Sequence of the second protein:
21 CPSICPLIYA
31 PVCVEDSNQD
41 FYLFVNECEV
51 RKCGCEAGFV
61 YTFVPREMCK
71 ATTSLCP

The following describes two proteins that form a bound complex.

Contacts between the two chains:
Residue Y104 in the first protein is in contact with residue S23 in the second protein (closest heavy-atom distance 3.4 Å).
Residue N155 in the first protein contacts residue Y29 in the second protein (closest heavy-atom distance 3.7 Å).
Residue G100 in the first protein interacts with residue P26 in the second protein (closest heavy-atom distance 3.2 Å).
Residue S125 in the first protein is in contact with residue L27 in the second protein (closest heavy-atom distance 3.1 Å).
Residue S221 in the first protein interacts with residue L27 in the second protein (closest heavy-atom distance 2.8 Å).
Residue H64 in the first protein interacts with residue I28 in the second protein (closest heavy-atom distance 3.9 Å).
Residue G100 in the first protein contacts residue C48 in the second protein (closest heavy-atom distance 4.3 Å).
Residue S99 in the first protein is in contact with residue R51 in the second protein (closest heavy-atom distance 2.9 Å).
Residue L126 in the first protein contacts residue I24 in the second protein (closest heavy-atom distance 3.8 Å).
Residue G154 in the first protein is in contact with residue L27 in the second protein (closest heavy-atom distance 3.7 Å).
Residue S221 in the first protein contacts residue I28 in the second protein (closest heavy-atom distance 3.5 Å).
Residue L96 in the first protein contacts residue P26 in the second protein (closest heavy-atom distance 4.1 Å).
Residue N155 in the first protein interacts with residue L27 in the second protein (closest heavy-atom distance 2.7 Å).
Residue S156 in the first protein contacts residue T73 in the second protein (closest heavy-atom distance 4.0 Å).
Residue S221 in the first protein interacts with residue P26 in the second protein (closest heavy-atom distance 3.9 Å).
Residue G100 in the first protein is in contact with residue I24 in the second protein (closest heavy-atom distance 3.9 Å).
Residue G127 in the first protein contacts residue I24 in the second protein (closest heavy-atom distance 3.8 Å).
Residue S101 in the first protein is in contact with residue R51 in the second protein (closest heavy-atom distance 4.2 Å).
Residue A153 in the first protein contacts residue L27 in the second protein (closest heavy-atom distance 4.6 Å).
Residue H64 in the first protein interacts with residue P26 in the second protein (closest heavy-atom distance 3.5 Å).
Residue G128 in the first protein contacts residue K52 in the second protein (closest heavy-atom distance 4.0 Å).
Residue H64 in the first protein contacts residue L27 in the second protein (closest heavy-atom distance 3.9 Å).
Residue N155 in the first protein contacts residue V45 in the second protein (closest heavy-atom distance 3.2 Å).
Residue N155 in the first protein is in contact with residue I28 in the second protein (closest heavy-atom distance 3.5 Å).
Residue L126 in the first protein interacts with residue P26 in the second protein (closest heavy-atom distance 4.2 Å).
Residue G102 in the first protein contacts residue I24 in the second protein (closest heavy-atom distance 2.8 Å).
Residue N218 in the first protein contacts residue Y29 in the second protein (closest heavy-atom distance 2.7 Å).
Residue L126 in the first protein contacts residue C25 in the second protein (closest heavy-atom distance 3.4 Å).
Residue L217 in the first protein is in contact with residue I28 in the second protein (closest heavy-atom distance 3.7 Å).
Residue S103 in the first protein contacts residue I24 in the second protein (closest heavy-atom distance 4.3 Å).
Residue G219 in the first protein contacts residue Y29 in the second protein (closest heavy-atom distance 3.9 Å).
Residue G102 in the first protein interacts with residue P22 in the second protein (closest heavy-atom distance 3.6 Å).
Residue Y104 in the first protein is in contact with residue I24 in the second protein (closest heavy-atom distance 3.7 Å).
Residue S156 in the first protein is in contact with residue V45 in the second protein (closest heavy-atom distance 4.6 Å).
Residue N218 in the first protein is in contact with residue L27 in the second protein (closest heavy-atom distance 4.5 Å).
Residue G100 in the first protein interacts with residue C25 in the second protein (closest heavy-atom distance 4.0 Å).
Residue A152 in the first protein interacts with residue L27 in the second protein (closest heavy-atom distance 3.5 Å).
Residue F189 in the first protein interacts with residue Y29 in the second protein (closest heavy-atom distance 3.4 Å).
Residue N218 in the first protein contacts residue I28 in the second protein (closest heavy-atom distance 3.6 Å).
Residue S101 in the first protein is in contact with residue P22 in the second protein (closest heavy-atom distance 3.4 Å).
Residue S103 in the first protein contacts residue S23 in the second protein (closest heavy-atom distance 4.2 Å).
Residue I107 in the first protein interacts with residue I24 in the second protein (closest heavy-atom distance 3.8 Å).
Residue G128 in the first protein interacts with residue I24 in the second protein (closest heavy-atom distance 4.4 Å).
Residue G127 in the first protein is in contact with residue E49 in the second protein (closest heavy-atom distance 4.2 Å).
Residue G127 in the first protein interacts with residue L27 in the second protein (closest heavy-atom distance 3.7 Å).
Residue G127 in the first protein interacts with residue K52 in the second protein (closest heavy-atom distance 4.0 Å).
Residue G219 in the first protein is in contact with residue I28 in the second protein (closest heavy-atom distance 4.6 Å).
Residue S101 in the first protein interacts with residue C48 in the second protein (closest heavy-atom distance 4.2 Å).
Residue G127 in the first protein is in contact with residue C25 in the second protein (closest heavy-atom distance 3.0 Å).
Residue T220 in the first protein interacts with residue L27 in the second protein (closest heavy-atom distance 3.5 Å).
Residue S101 in the first protein is in contact with residue I24 in the second protein (closest heavy-atom distance 3.5 Å).
Residue L126 in the first protein is in contact with residue L27 in the second protein (closest heavy-atom distance 3.5 Å).
Residue N155 in the first protein is in contact with residue T73 in the second protein (closest heavy-atom distance 4.3 Å).
Residue G128 in the first protein is in contact with residue S23 in the second protein (closest heavy-atom distance 4.2 Å).
Residue S156 in the first protein is in contact with residue L75 in the second protein (closest heavy-atom distance 3.9 Å).
Residue L96 in the first protein contacts residue I24 in the second protein (closest heavy-atom distance 4.0 Å).
Residue G219 in the first protein is in contact with residue L27 in the second protein (closest heavy-atom distance 3.6 Å).
Residue S125 in the first protein interacts with residue P26 in the second protein (closest heavy-atom distance 3.6 Å).
Residue G102 in the first protein is in contact with residue S23 in the second protein (closest heavy-atom distance 3.0 Å).
Residue G127 in the first protein contacts residue S23 in the second protein (closest heavy-atom distance 4.4 Å).

Sequence of the first protein:
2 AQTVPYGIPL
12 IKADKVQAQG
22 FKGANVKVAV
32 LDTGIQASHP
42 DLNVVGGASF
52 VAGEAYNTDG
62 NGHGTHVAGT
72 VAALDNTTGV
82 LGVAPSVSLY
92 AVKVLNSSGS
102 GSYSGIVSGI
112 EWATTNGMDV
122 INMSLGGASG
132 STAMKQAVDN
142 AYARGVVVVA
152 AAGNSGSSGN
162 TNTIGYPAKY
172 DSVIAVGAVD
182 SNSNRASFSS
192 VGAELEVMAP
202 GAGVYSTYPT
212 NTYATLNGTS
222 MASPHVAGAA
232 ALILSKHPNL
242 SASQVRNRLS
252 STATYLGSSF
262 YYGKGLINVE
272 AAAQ